Interface contacts:
Residue K51 in chain A contacts residue Q56 in chain B (closest heavy-atom distance 4.8 Å).

Sequence of chain B:
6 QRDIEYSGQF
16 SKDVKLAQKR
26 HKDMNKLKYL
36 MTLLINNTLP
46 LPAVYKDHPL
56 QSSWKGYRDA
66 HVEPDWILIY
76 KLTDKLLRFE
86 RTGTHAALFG

Sequence of chain A:
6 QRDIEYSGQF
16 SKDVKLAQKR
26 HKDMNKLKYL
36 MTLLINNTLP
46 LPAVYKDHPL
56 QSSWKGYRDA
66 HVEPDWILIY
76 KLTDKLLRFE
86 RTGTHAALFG

This data describes a binding interaction between two proteins.